Contacts between the two chains:
Residue S380 in the first protein contacts residue K406 in the second protein (closest heavy-atom distance 4.3 Å).
Residue Q381 in the first protein interacts with residue A294 in the second protein (closest heavy-atom distance 3.9 Å).
Residue Q391 in the first protein contacts residue H234 in the second protein (closest heavy-atom distance 3.1 Å).
Residue F286 in the first protein is in contact with residue G377 in the second protein (closest heavy-atom distance 4.2 Å).
Residue F387 in the first protein is in contact with residue I232 in the second protein (closest heavy-atom distance 4.2 Å).
Residue K385 in the first protein is in contact with residue K385 in the second protein (closest heavy-atom distance 3.7 Å).
Residue S380 in the first protein interacts with residue F286 in the second protein (closest heavy-atom distance 3.5 Å).
Residue Q297 in the first protein is in contact with residue Q297 in the second protein (closest heavy-atom distance 4.3 Å).
Residue Y382 in the first protein is in contact with residue Q381 in the second protein (closest heavy-atom distance 4.2 Å).
Residue Y343 in the first protein contacts residue Y382 in the second protein (closest heavy-atom distance 2.9 Å).
Residue S230 in the first protein interacts with residue L376 in the second protein (closest heavy-atom distance 3.5 Å).
Residue E290 in the first protein interacts with residue Q381 in the second protein (closest heavy-atom distance 3.1 Å).
Residue A294 in the first protein is in contact with residue Q381 in the second protein (closest heavy-atom distance 3.6 Å).
Residue R342 in the first protein interacts with residue E301 in the second protein (closest heavy-atom distance 2.8 Å).
Residue Q297 in the first protein contacts residue Y382 in the second protein (closest heavy-atom distance 3.2 Å).
Residue Y343 in the first protein contacts residue Q381 in the second protein (closest heavy-atom distance 4.0 Å).
Residue E301 in the first protein interacts with residue Y343 in the second protein (closest heavy-atom distance 2.4 Å).
Residue S392 in the first protein is in contact with residue T263 in the second protein (closest heavy-atom distance 3.7 Å).
Residue Y343 in the first protein interacts with residue E301 in the second protein (closest heavy-atom distance 2.6 Å).
Residue L339 in the first protein contacts residue L302 in the second protein (closest heavy-atom distance 3.5 Å).
Residue Y382 in the first protein is in contact with residue Y343 in the second protein (closest heavy-atom distance 2.9 Å).
Residue P384 in the first protein interacts with residue K406 in the second protein (closest heavy-atom distance 4.4 Å).
Residue F286 in the first protein contacts residue S380 in the second protein (closest heavy-atom distance 3.7 Å).
Residue E290 in the first protein interacts with residue G377 in the second protein (closest heavy-atom distance 4.3 Å).
Residue L302 in the first protein interacts with residue L339 in the second protein (closest heavy-atom distance 3.7 Å).
Residue L376 in the first protein is in contact with residue S230 in the second protein (closest heavy-atom distance 2.9 Å).
Residue P384 in the first protein contacts residue P384 in the second protein (closest heavy-atom distance 3.5 Å).
Residue E388 in the first protein interacts with residue K385 in the second protein (closest heavy-atom distance 3.3 Å).
Residue F293 in the first protein interacts with residue Q381 in the second protein (closest heavy-atom distance 3.5 Å).
Residue Q381 in the first protein is in contact with residue E290 in the second protein (closest heavy-atom distance 3.1 Å).
Residue Q391 in the first protein interacts with residue Q262 in the second protein (closest heavy-atom distance 4.0 Å).
Residue Y261 in the first protein contacts residue Q391 in the second protein (closest heavy-atom distance 3.0 Å).
Residue Q381 in the first protein interacts with residue Y382 in the second protein (closest heavy-atom distance 4.0 Å).
Residue R289 in the first protein is in contact with residue Q381 in the second protein (closest heavy-atom distance 2.8 Å).
Residue Q391 in the first protein is in contact with residue Y261 in the second protein (closest heavy-atom distance 2.7 Å).
Residue Q391 in the first protein is in contact with residue T263 in the second protein (closest heavy-atom distance 3.7 Å).
Residue Q381 in the first protein interacts with residue Y343 in the second protein (closest heavy-atom distance 4.2 Å).
Residue T263 in the first protein is in contact with residue Q391 in the second protein (closest heavy-atom distance 3.4 Å).
Residue Q262 in the first protein contacts residue Q391 in the second protein (closest heavy-atom distance 3.9 Å).
Residue K385 in the first protein contacts residue E388 in the second protein (closest heavy-atom distance 2.5 Å).
Residue S230 in the first protein interacts with residue P375 in the second protein (closest heavy-atom distance 3.9 Å).
Residue G377 in the first protein interacts with residue Y343 in the second protein (closest heavy-atom distance 3.4 Å).
Residue L376 in the first protein contacts residue N231 in the second protein (closest heavy-atom distance 3.8 Å).
Residue I232 in the first protein contacts residue L376 in the second protein (closest heavy-atom distance 3.9 Å).
Residue G377 in the first protein contacts residue F286 in the second protein (closest heavy-atom distance 4.0 Å).
Residue Q381 in the first protein contacts residue F293 in the second protein (closest heavy-atom distance 3.6 Å).
Residue E301 in the first protein contacts residue N335 in the second protein (closest heavy-atom distance 2.8 Å).
Residue E301 in the first protein contacts residue R342 in the second protein (closest heavy-atom distance 3.0 Å).
Residue Q381 in the first protein contacts residue R289 in the second protein (closest heavy-atom distance 2.6 Å).
Residue Q297 in the first protein is in contact with residue Q381 in the second protein (closest heavy-atom distance 4.1 Å).
Residue P375 in the first protein contacts residue S230 in the second protein (closest heavy-atom distance 3.4 Å).
Residue N335 in the first protein contacts residue E301 in the second protein (closest heavy-atom distance 2.8 Å).
Residue H234 in the first protein contacts residue Q391 in the second protein (closest heavy-atom distance 3.7 Å).
Residue Q391 in the first protein interacts with residue I232 in the second protein (closest heavy-atom distance 4.2 Å).
Residue Y343 in the first protein interacts with residue G377 in the second protein (closest heavy-atom distance 3.6 Å).
Residue L339 in the first protein is in contact with residue E301 in the second protein (closest heavy-atom distance 3.9 Å).
Residue T263 in the first protein interacts with residue S392 in the second protein (closest heavy-atom distance 4.1 Å).
Residue E301 in the first protein is in contact with residue L339 in the second protein (closest heavy-atom distance 3.7 Å).
Residue S380 in the first protein interacts with residue E290 in the second protein (closest heavy-atom distance 2.5 Å).
Residue E290 in the first protein interacts with residue S380 in the second protein (closest heavy-atom distance 2.3 Å).

Sequence of the first protein:
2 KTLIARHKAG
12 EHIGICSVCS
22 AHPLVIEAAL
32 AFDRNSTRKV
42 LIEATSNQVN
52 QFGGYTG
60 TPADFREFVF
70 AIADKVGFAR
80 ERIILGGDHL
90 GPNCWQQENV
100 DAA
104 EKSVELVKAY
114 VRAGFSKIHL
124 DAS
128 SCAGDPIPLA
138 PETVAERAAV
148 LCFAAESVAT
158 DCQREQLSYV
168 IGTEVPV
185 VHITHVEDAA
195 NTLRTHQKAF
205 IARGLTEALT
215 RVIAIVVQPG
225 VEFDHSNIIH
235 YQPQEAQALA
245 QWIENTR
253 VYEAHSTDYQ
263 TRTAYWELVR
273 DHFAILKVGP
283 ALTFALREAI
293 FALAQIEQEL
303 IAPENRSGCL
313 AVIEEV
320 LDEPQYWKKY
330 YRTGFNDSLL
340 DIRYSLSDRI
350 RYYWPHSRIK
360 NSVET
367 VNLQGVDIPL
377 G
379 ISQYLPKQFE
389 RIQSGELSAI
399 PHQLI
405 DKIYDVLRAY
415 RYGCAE

This data describes a binding interaction between two proteins.

Sequence of the second protein:
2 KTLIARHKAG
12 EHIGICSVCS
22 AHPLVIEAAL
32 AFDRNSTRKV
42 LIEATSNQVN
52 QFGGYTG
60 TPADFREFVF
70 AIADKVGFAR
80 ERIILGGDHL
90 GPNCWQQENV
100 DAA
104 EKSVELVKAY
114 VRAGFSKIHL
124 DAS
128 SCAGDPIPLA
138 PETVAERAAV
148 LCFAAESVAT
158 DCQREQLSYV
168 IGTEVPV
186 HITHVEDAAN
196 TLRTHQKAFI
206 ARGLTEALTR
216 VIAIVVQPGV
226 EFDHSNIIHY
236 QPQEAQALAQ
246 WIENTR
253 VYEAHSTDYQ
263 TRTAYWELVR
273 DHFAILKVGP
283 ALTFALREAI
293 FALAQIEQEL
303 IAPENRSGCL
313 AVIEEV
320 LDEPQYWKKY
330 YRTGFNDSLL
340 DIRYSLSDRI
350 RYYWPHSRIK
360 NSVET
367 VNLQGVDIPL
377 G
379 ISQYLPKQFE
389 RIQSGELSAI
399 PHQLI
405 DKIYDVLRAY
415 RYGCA